Sequence of the first protein:
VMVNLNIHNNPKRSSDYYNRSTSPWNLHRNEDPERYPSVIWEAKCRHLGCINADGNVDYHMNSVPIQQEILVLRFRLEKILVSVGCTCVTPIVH

Contacts between the two chains:
Residue P59 in the first protein is in contact with residue W13 in the second protein (closest heavy-atom distance 3.0 Å).
Residue N25 in the first protein is in contact with residue I2 in the second protein (closest heavy-atom distance 3.1 Å).
Residue N25 in the first protein contacts residue H3 in the second protein (closest heavy-atom distance 3.0 Å).
Residue I28 in the first protein is in contact with residue P7 in the second protein (closest heavy-atom distance 4.5 Å).
Residue F110 in the first protein interacts with residue I14 in the second protein (closest heavy-atom distance 3.8 Å).
Residue V24 in the first protein contacts residue V4 in the second protein (closest heavy-atom distance 4.9 Å).
Residue I28 in the first protein contacts residue A8 in the second protein (closest heavy-atom distance 3.9 Å).
Residue H29 in the first protein is in contact with residue I6 in the second protein (closest heavy-atom distance 3.3 Å).
Residue N27 in the first protein contacts residue H3 in the second protein (closest heavy-atom distance 3.3 Å).
Residue E60 in the first protein is in contact with residue W13 in the second protein (closest heavy-atom distance 3.6 Å).
Residue H29 in the first protein interacts with residue T5 in the second protein (closest heavy-atom distance 3.8 Å).
Residue F110 in the first protein contacts residue W13 in the second protein (closest heavy-atom distance 3.5 Å).
Residue Y62 in the first protein contacts residue W13 in the second protein (closest heavy-atom distance 3.5 Å).
Residue I28 in the first protein interacts with residue I6 in the second protein (closest heavy-atom distance 3.5 Å).
Residue N27 in the first protein contacts residue T5 in the second protein (closest heavy-atom distance 3.4 Å).
Residue S64 in the first protein contacts residue W13 in the second protein (closest heavy-atom distance 4.2 Å).
Residue L26 in the first protein contacts residue W11 in the second protein (closest heavy-atom distance 3.7 Å).
Residue Y62 in the first protein interacts with residue D9 in the second protein (closest heavy-atom distance 2.7 Å).
Residue Y62 in the first protein is in contact with residue P7 in the second protein (closest heavy-atom distance 4.1 Å).
Residue Y62 in the first protein is in contact with residue L10 in the second protein (closest heavy-atom distance 3.5 Å).
Residue R100 in the first protein interacts with residue W13 in the second protein (closest heavy-atom distance 4.0 Å).
Residue N27 in the first protein contacts residue V4 in the second protein (closest heavy-atom distance 3.2 Å).
Residue L99 in the first protein contacts residue W13 in the second protein (closest heavy-atom distance 3.6 Å).
Residue N27 in the first protein is in contact with residue I6 in the second protein (closest heavy-atom distance 3.0 Å).
Residue N25 in the first protein interacts with residue V4 in the second protein (closest heavy-atom distance 4.3 Å).
Residue M23 in the first protein interacts with residue I2 in the second protein (closest heavy-atom distance 3.6 Å).
Residue L26 in the first protein is in contact with residue V4 in the second protein (closest heavy-atom distance 3.3 Å).
Residue I28 in the first protein contacts residue W11 in the second protein (closest heavy-atom distance 4.1 Å).
Residue V22 in the first protein is in contact with residue I2 in the second protein (closest heavy-atom distance 4.1 Å).
Residue H29 in the first protein interacts with residue A8 in the second protein (closest heavy-atom distance 3.5 Å).
Residue L26 in the first protein is in contact with residue I6 in the second protein (closest heavy-atom distance 3.9 Å).
Residue R61 in the first protein contacts residue W13 in the second protein (closest heavy-atom distance 3.5 Å).
Residue V24 in the first protein interacts with residue I2 in the second protein (closest heavy-atom distance 4.1 Å).
Residue L99 in the first protein is in contact with residue L10 in the second protein (closest heavy-atom distance 4.3 Å).
Residue H29 in the first protein is in contact with residue P7 in the second protein (closest heavy-atom distance 3.8 Å).
Residue L26 in the first protein interacts with residue H3 in the second protein (closest heavy-atom distance 4.8 Å).
Residue L26 in the first protein contacts residue I2 in the second protein (closest heavy-atom distance 5.0 Å).

Sequence of the second protein:
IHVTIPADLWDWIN

This data describes a binding interaction between two proteins.